Sequence of the first protein:
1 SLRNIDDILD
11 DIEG

Residue-level contacts at the interface:
Residue K415 in the second protein contacts residue L9 in the first protein (closest heavy-atom distance 3.7 Å).
Residue I452 in the second protein is in contact with residue I5 in the first protein (closest heavy-atom distance 4.1 Å).
Residue A422 in the second protein interacts with residue L2 in the first protein (closest heavy-atom distance 4.1 Å).
Residue R455 in the second protein contacts residue D7 in the first protein (closest heavy-atom distance 2.7 Å).
Residue A456 in the second protein interacts with residue L2 in the first protein (closest heavy-atom distance 4.3 Å).
Residue I452 in the second protein is in contact with residue I8 in the first protein (closest heavy-atom distance 3.7 Å).
Residue K451 in the second protein interacts with residue D11 in the first protein (closest heavy-atom distance 4.0 Å).
Residue K451 in the second protein interacts with residue I8 in the first protein (closest heavy-atom distance 4.3 Å).
Residue A445 in the second protein is in contact with residue I12 in the first protein (closest heavy-atom distance 4.2 Å).
Residue R444 in the second protein interacts with residue D11 in the first protein (closest heavy-atom distance 3.8 Å).
Residue R455 in the second protein is in contact with residue L2 in the first protein (closest heavy-atom distance 4.5 Å).
Residue R419 in the second protein is in contact with residue I5 in the first protein (closest heavy-atom distance 4.2 Å).
Residue S426 in the second protein interacts with residue L2 in the first protein (closest heavy-atom distance 3.8 Å).
Residue Q442 in the second protein contacts residue I12 in the first protein (closest heavy-atom distance 3.6 Å).
Residue A422 in the second protein interacts with residue I5 in the first protein (closest heavy-atom distance 4.1 Å).
Residue K415 in the second protein is in contact with residue D10 in the first protein (closest heavy-atom distance 3.6 Å).
Residue A448 in the second protein interacts with residue I8 in the first protein (closest heavy-atom distance 3.7 Å).
Residue I452 in the second protein is in contact with residue L2 in the first protein (closest heavy-atom distance 4.1 Å).
Residue R444 in the second protein contacts residue G14 in the first protein (closest heavy-atom distance 4.0 Å).
Residue R444 in the second protein is in contact with residue I12 in the first protein (closest heavy-atom distance 3.4 Å).
Residue A448 in the second protein is in contact with residue I12 in the first protein (closest heavy-atom distance 4.2 Å).
Residue L418 in the second protein interacts with residue I12 in the first protein (closest heavy-atom distance 3.8 Å).
Residue R444 in the second protein is in contact with residue E13 in the first protein (closest heavy-atom distance 4.8 Å).
Residue R455 in the second protein contacts residue S1 in the first protein (closest heavy-atom distance 3.9 Å).
Residue R419 in the second protein contacts residue D6 in the first protein (closest heavy-atom distance 4.1 Å).
Residue L418 in the second protein is in contact with residue I5 in the first protein (closest heavy-atom distance 4.3 Å).
Residue R419 in the second protein contacts residue L9 in the first protein (closest heavy-atom distance 3.6 Å).
Residue C425 in the second protein contacts residue L2 in the first protein (closest heavy-atom distance 4.3 Å).
Residue R455 in the second protein interacts with residue N4 in the first protein (closest heavy-atom distance 4.4 Å).
Residue L418 in the second protein is in contact with residue L9 in the first protein (closest heavy-atom distance 3.7 Å).
Residue R455 in the second protein contacts residue I8 in the first protein (closest heavy-atom distance 3.6 Å).

These two protein chains interact to form a complex.

Sequence of the second protein:
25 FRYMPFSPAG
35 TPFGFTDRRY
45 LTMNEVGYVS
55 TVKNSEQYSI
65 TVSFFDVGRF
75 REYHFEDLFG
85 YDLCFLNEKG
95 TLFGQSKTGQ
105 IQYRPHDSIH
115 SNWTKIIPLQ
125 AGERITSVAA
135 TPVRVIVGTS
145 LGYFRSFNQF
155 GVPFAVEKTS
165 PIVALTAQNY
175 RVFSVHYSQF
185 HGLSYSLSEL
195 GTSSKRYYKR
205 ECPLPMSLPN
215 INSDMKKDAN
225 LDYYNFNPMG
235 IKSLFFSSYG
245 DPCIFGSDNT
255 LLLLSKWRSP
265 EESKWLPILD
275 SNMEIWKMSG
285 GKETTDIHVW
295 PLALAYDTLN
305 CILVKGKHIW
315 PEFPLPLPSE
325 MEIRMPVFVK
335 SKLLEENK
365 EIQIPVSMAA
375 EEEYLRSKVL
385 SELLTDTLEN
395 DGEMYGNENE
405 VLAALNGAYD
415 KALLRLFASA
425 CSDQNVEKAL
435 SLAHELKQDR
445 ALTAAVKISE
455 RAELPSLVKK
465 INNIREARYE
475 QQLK